Sequence of the first protein:
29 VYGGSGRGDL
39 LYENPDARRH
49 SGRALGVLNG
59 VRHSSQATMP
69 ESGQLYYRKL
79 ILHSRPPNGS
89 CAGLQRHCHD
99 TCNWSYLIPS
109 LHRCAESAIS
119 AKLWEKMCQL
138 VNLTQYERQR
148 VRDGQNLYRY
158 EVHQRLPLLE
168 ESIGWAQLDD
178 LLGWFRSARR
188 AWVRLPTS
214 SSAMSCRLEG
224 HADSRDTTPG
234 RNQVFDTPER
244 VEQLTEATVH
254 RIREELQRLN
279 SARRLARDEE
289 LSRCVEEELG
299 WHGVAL

Contacts between the two chains:
Residue A199 in the second protein contacts residue Q93 in the first protein (closest heavy-atom distance 3.9 Å).
Residue E101 in the second protein contacts residue H160 in the first protein (closest heavy-atom distance 2.6 Å).
Residue L112 in the second protein contacts residue A116 in the first protein (closest heavy-atom distance 3.7 Å).
Residue R116 in the second protein interacts with residue S108 in the first protein (closest heavy-atom distance 2.7 Å).
Residue E120 in the second protein interacts with residue R111 in the first protein (closest heavy-atom distance 2.6 Å).
Residue R116 in the second protein is in contact with residue C112 in the first protein (closest heavy-atom distance 3.2 Å).
Residue F98 in the second protein is in contact with residue Y40 in the first protein (closest heavy-atom distance 3.7 Å).
Residue E120 in the second protein interacts with residue Y104 in the first protein (closest heavy-atom distance 3.3 Å).
Residue E100 in the second protein contacts residue Q161 in the first protein (closest heavy-atom distance 3.8 Å).
Residue E100 in the second protein interacts with residue D229 in the first protein (closest heavy-atom distance 3.5 Å).
Residue E102 in the second protein is in contact with residue R156 in the first protein (closest heavy-atom distance 3.3 Å).
Residue E100 in the second protein contacts residue Y40 in the first protein (closest heavy-atom distance 3.5 Å).
Residue F42 in the second protein contacts residue R51 in the first protein (closest heavy-atom distance 3.4 Å).
Residue E102 in the second protein interacts with residue V237 in the first protein (closest heavy-atom distance 3.7 Å).
Residue L128 in the second protein contacts residue H95 in the first protein (closest heavy-atom distance 3.9 Å).
Residue R81 in the second protein interacts with residue Y143 in the first protein (closest heavy-atom distance 3.5 Å).
Residue R127 in the second protein contacts residue Y104 in the first protein (closest heavy-atom distance 3.2 Å).
Residue G103 in the second protein contacts residue Q236 in the first protein (closest heavy-atom distance 3.1 Å).
Residue L128 in the second protein contacts residue H97 in the first protein (closest heavy-atom distance 3.6 Å).
Residue L117 in the second protein interacts with residue L39 in the first protein (closest heavy-atom distance 3.6 Å).
Residue E120 in the second protein is in contact with residue R162 in the first protein (closest heavy-atom distance 3.3 Å).
Residue L112 in the second protein is in contact with residue L154 in the first protein (closest heavy-atom distance 3.4 Å).
Residue V99 in the second protein is in contact with residue Y157 in the first protein (closest heavy-atom distance 3.1 Å).
Residue L117 in the second protein contacts residue L38 in the first protein (closest heavy-atom distance 3.6 Å).
Residue E102 in the second protein contacts residue R228 in the first protein (closest heavy-atom distance 3.2 Å).
Residue Q130 in the second protein contacts residue H95 in the first protein (closest heavy-atom distance 3.2 Å).
Residue E101 in the second protein contacts residue L221 in the first protein (closest heavy-atom distance 3.2 Å).
Residue H106 in the second protein interacts with residue L221 in the first protein (closest heavy-atom distance 3.5 Å).
Residue T124 in the second protein interacts with residue Y104 in the first protein (closest heavy-atom distance 3.6 Å).
Residue V99 in the second protein interacts with residue Y40 in the first protein (closest heavy-atom distance 3.5 Å).
Residue E101 in the second protein interacts with residue R156 in the first protein (closest heavy-atom distance 3.6 Å).
Residue K107 in the second protein is in contact with residue N153 in the first protein (closest heavy-atom distance 3.0 Å).
Residue N109 in the second protein contacts residue D150 in the first protein (closest heavy-atom distance 3.0 Å).
Residue V108 in the second protein interacts with residue N153 in the first protein (closest heavy-atom distance 3.7 Å).
Residue L44 in the second protein contacts residue G50 in the first protein (closest heavy-atom distance 3.7 Å).
Residue V123 in the second protein contacts residue R111 in the first protein (closest heavy-atom distance 3.6 Å).
Residue L44 in the second protein interacts with residue R51 in the first protein (closest heavy-atom distance 3.4 Å).
Residue Y113 in the second protein is in contact with residue L39 in the first protein (closest heavy-atom distance 3.7 Å).
Residue F42 in the second protein is in contact with residue A52 in the first protein (closest heavy-atom distance 3.0 Å).
Residue E100 in the second protein is in contact with residue Y157 in the first protein (closest heavy-atom distance 3.8 Å).
Residue R116 in the second protein contacts residue R111 in the first protein (closest heavy-atom distance 3.9 Å).
Residue L128 in the second protein contacts residue C96 in the first protein (closest heavy-atom distance 3.6 Å).
Residue E101 in the second protein interacts with residue Y157 in the first protein (closest heavy-atom distance 3.3 Å).
Residue M105 in the second protein contacts residue Y40 in the first protein (closest heavy-atom distance 3.9 Å).
Residue T124 in the second protein is in contact with residue H97 in the first protein (closest heavy-atom distance 3.8 Å).
Residue E100 in the second protein contacts residue R234 in the first protein (closest heavy-atom distance 4.0 Å).
Residue E120 in the second protein contacts residue S108 in the first protein (closest heavy-atom distance 3.4 Å).
Residue L44 in the second protein is in contact with residue A52 in the first protein (closest heavy-atom distance 3.8 Å).
Residue E115 in the second protein is in contact with residue S115 in the first protein (closest heavy-atom distance 3.2 Å).
Residue E102 in the second protein is in contact with residue T240 in the first protein (closest heavy-atom distance 3.6 Å).
Residue Y113 in the second protein interacts with residue L38 in the first protein (closest heavy-atom distance 3.2 Å).
Residue Y113 in the second protein interacts with residue Y40 in the first protein (closest heavy-atom distance 3.2 Å).
Residue H106 in the second protein interacts with residue N153 in the first protein (closest heavy-atom distance 2.9 Å).
Residue R127 in the second protein contacts residue H97 in the first protein (closest heavy-atom distance 3.2 Å).
Residue E102 in the second protein is in contact with residue L221 in the first protein (closest heavy-atom distance 3.2 Å).
Residue G103 in the second protein contacts residue D229 in the first protein (closest heavy-atom distance 3.2 Å).
Residue E102 in the second protein is in contact with residue F238 in the first protein (closest heavy-atom distance 3.0 Å).
Residue R116 in the second protein is in contact with residue E158 in the first protein (closest heavy-atom distance 3.3 Å).
Residue E100 in the second protein contacts residue Q236 in the first protein (closest heavy-atom distance 2.8 Å).
Residue E101 in the second protein interacts with residue Q236 in the first protein (closest heavy-atom distance 3.6 Å).

The following describes two proteins that form a bound complex.

Sequence of the second protein:
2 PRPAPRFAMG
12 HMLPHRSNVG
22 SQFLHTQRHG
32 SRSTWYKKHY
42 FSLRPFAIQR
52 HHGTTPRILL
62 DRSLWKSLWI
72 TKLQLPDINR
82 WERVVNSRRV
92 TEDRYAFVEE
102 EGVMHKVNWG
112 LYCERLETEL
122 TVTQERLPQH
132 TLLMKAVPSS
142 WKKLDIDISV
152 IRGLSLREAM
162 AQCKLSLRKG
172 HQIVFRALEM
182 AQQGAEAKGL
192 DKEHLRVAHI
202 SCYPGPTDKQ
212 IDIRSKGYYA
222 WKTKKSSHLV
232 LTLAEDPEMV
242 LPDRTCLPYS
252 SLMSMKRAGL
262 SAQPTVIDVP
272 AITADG